The following describes two proteins that form a bound complex.

Sequence of the second protein:
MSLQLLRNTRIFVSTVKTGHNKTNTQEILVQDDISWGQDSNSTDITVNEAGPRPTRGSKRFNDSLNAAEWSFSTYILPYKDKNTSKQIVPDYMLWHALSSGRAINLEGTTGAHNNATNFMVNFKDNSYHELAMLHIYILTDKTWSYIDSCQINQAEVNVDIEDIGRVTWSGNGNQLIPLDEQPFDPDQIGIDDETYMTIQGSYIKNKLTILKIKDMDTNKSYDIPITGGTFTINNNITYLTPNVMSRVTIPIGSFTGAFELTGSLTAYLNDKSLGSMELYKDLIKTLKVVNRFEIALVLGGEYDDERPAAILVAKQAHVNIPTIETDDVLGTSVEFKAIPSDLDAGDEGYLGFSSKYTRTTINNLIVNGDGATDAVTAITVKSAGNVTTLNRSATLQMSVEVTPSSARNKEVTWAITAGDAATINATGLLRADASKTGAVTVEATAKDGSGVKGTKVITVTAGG

Sequence of the first protein:
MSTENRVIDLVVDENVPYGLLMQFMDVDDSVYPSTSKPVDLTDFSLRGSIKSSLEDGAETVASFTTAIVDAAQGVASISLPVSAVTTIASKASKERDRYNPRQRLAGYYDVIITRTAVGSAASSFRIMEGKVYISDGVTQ

Residue-level contacts at the interface:
Residue S127 in the second protein contacts residue R98 in the first protein (closest heavy-atom distance 4.0 Å).
Residue W414 in the second protein interacts with residue D56 in the first protein (closest heavy-atom distance 4.7 Å).
Residue A426 in the second protein interacts with residue E59 in the first protein (closest heavy-atom distance 4.6 Å).
Residue D344 in the second protein contacts residue R98 in the first protein (closest heavy-atom distance 3.4 Å).
Residue A426 in the second protein interacts with residue G57 in the first protein (closest heavy-atom distance 3.8 Å).
Residue D344 in the second protein contacts residue D97 in the first protein (closest heavy-atom distance 3.8 Å).
Residue A426 in the second protein interacts with residue A58 in the first protein (closest heavy-atom distance 4.4 Å).